Contacts between the two chains:
Residue S131 in the second protein is in contact with residue L208 in the first protein (closest heavy-atom distance 3.6 Å).
Residue Y80 in the second protein interacts with residue K73 in the first protein (closest heavy-atom distance 3.4 Å).
Residue Q138 in the second protein is in contact with residue Q24 in the first protein (closest heavy-atom distance 3.2 Å).
Residue N190 in the second protein contacts residue A194 in the first protein (closest heavy-atom distance 2.8 Å).
Residue H141 in the second protein is in contact with residue Y27 in the first protein (closest heavy-atom distance 3.1 Å).
Residue K66 in the second protein is in contact with residue K73 in the first protein (closest heavy-atom distance 3.2 Å).
Residue P133 in the second protein interacts with residue E34 in the first protein (closest heavy-atom distance 3.2 Å).
Residue S131 in the second protein contacts residue N54 in the first protein (closest heavy-atom distance 2.8 Å).
Residue L137 in the second protein contacts residue N54 in the first protein (closest heavy-atom distance 3.4 Å).
Residue P142 in the second protein interacts with residue Q56 in the first protein (closest heavy-atom distance 3.6 Å).
Residue Q138 in the second protein contacts residue Y27 in the first protein (closest heavy-atom distance 3.6 Å).
Residue V132 in the second protein is in contact with residue Y230 in the first protein (closest heavy-atom distance 3.3 Å).
Residue A178 in the second protein interacts with residue L208 in the first protein (closest heavy-atom distance 3.7 Å).
Residue P142 in the second protein contacts residue E34 in the first protein (closest heavy-atom distance 3.7 Å).
Residue A178 in the second protein is in contact with residue L206 in the first protein (closest heavy-atom distance 3.6 Å).
Residue L137 in the second protein interacts with residue Y230 in the first protein (closest heavy-atom distance 3.5 Å).
Residue S180 in the second protein is in contact with residue Q202 in the first protein (closest heavy-atom distance 2.9 Å).
Residue Y80 in the second protein contacts residue W215 in the first protein (closest heavy-atom distance 3.4 Å).
Residue Q138 in the second protein interacts with residue N28 in the first protein (closest heavy-atom distance 3.4 Å).
Residue Y136 in the second protein interacts with residue N228 in the first protein (closest heavy-atom distance 3.6 Å).
Residue Y83 in the second protein is in contact with residue W215 in the first protein (closest heavy-atom distance 3.3 Å).
Residue Q138 in the second protein is in contact with residue A229 in the first protein (closest heavy-atom distance 3.1 Å).
Residue Y136 in the second protein contacts residue P227 in the first protein (closest heavy-atom distance 3.5 Å).
Residue S140 in the second protein interacts with residue Y27 in the first protein (closest heavy-atom distance 3.5 Å).
Residue K123 in the second protein is in contact with residue L206 in the first protein (closest heavy-atom distance 3.4 Å).
Residue T64 in the second protein interacts with residue R209 in the first protein (closest heavy-atom distance 3.2 Å).
Residue P142 in the second protein contacts residue N32 in the first protein (closest heavy-atom distance 3.1 Å).
Residue K58 in the second protein contacts residue D205 in the first protein (closest heavy-atom distance 3.0 Å).
Residue Y91 in the second protein contacts residue H223 in the first protein (closest heavy-atom distance 3.3 Å).
Residue Y91 in the second protein contacts residue P227 in the first protein (closest heavy-atom distance 3.5 Å).
Residue K123 in the second protein contacts residue Q202 in the first protein (closest heavy-atom distance 2.9 Å).
Residue S62 in the second protein interacts with residue D205 in the first protein (closest heavy-atom distance 3.3 Å).
Residue Y83 in the second protein interacts with residue K73 in the first protein (closest heavy-atom distance 3.5 Å).
Residue S131 in the second protein contacts residue R209 in the first protein (closest heavy-atom distance 2.5 Å).
Residue S131 in the second protein is in contact with residue F210 in the first protein (closest heavy-atom distance 3.6 Å).
Residue V130 in the second protein is in contact with residue F210 in the first protein (closest heavy-atom distance 3.7 Å).
Residue S62 in the second protein contacts residue A207 in the first protein (closest heavy-atom distance 2.7 Å).
Residue V200 in the second protein interacts with residue F201 in the first protein (closest heavy-atom distance 3.6 Å).
Residue G60 in the second protein interacts with residue D205 in the first protein (closest heavy-atom distance 3.6 Å).
Residue V59 in the second protein is in contact with residue D205 in the first protein (closest heavy-atom distance 3.5 Å).
Residue V130 in the second protein is in contact with residue N228 in the first protein (closest heavy-atom distance 3.6 Å).
Residue W143 in the second protein interacts with residue Q56 in the first protein (closest heavy-atom distance 2.8 Å).
Residue Y83 in the second protein is in contact with residue R213 in the first protein (closest heavy-atom distance 2.7 Å).
Residue Y90 in the second protein contacts residue N212 in the first protein (closest heavy-atom distance 3.6 Å).
Residue G192 in the second protein contacts residue V197 in the first protein (closest heavy-atom distance 3.2 Å).
Residue V182 in the second protein is in contact with residue Q202 in the first protein (closest heavy-atom distance 3.4 Å).
Residue Y90 in the second protein contacts residue F210 in the first protein (closest heavy-atom distance 3.7 Å).
Residue Y80 in the second protein is in contact with residue G74 in the first protein (closest heavy-atom distance 3.7 Å).
Residue Y136 in the second protein interacts with residue A229 in the first protein (closest heavy-atom distance 3.7 Å).
Residue K58 in the second protein contacts residue F201 in the first protein (closest heavy-atom distance 3.1 Å).
Residue H141 in the second protein is in contact with residue N32 in the first protein (closest heavy-atom distance 3.4 Å).
Residue E84 in the second protein contacts residue W215 in the first protein (closest heavy-atom distance 3.6 Å).
Residue S180 in the second protein contacts residue D205 in the first protein (closest heavy-atom distance 3.5 Å).
Residue Q87 in the second protein interacts with residue N212 in the first protein (closest heavy-atom distance 2.9 Å).
Residue R139 in the second protein interacts with residue Q24 in the first protein (closest heavy-atom distance 2.9 Å).
Residue S79 in the second protein interacts with residue G74 in the first protein (closest heavy-atom distance 3.4 Å).
Residue A178 in the second protein is in contact with residue D205 in the first protein (closest heavy-atom distance 3.5 Å).
Residue T121 in the second protein interacts with residue Q202 in the first protein (closest heavy-atom distance 3.0 Å).
Residue L137 in the second protein interacts with residue S36 in the first protein (closest heavy-atom distance 3.3 Å).
Residue F201 in the second protein contacts residue F201 in the first protein (closest heavy-atom distance 3.5 Å).

Sequence of the first protein:
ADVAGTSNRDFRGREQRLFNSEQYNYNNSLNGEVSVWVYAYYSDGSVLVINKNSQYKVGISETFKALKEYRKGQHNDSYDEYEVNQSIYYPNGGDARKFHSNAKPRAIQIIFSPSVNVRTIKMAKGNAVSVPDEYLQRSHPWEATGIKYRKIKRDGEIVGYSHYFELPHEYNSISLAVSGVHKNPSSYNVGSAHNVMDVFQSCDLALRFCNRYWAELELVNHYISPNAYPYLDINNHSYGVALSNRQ

This data describes a binding interaction between two proteins.

Sequence of the second protein:
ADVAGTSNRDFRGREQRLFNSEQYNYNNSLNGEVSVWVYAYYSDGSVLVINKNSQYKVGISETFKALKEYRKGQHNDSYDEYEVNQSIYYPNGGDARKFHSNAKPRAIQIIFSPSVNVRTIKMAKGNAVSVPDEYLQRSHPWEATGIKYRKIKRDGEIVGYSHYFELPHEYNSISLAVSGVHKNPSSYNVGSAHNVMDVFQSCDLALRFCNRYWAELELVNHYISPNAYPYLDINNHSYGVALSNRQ